The following describes two proteins that form a bound complex.

Sequence of the second protein:
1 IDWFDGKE

Interface contacts:
Residue N76 in the first protein is in contact with residue D5 in the second protein (closest heavy-atom distance 2.8 Å).
Residue F100 in the first protein contacts residue D2 in the second protein (closest heavy-atom distance 3.5 Å).
Residue E152 in the first protein interacts with residue G6 in the second protein (closest heavy-atom distance 3.8 Å).
Residue R155 in the first protein interacts with residue F4 in the second protein (closest heavy-atom distance 2.8 Å).
Residue W156 in the first protein is in contact with residue W3 in the second protein (closest heavy-atom distance 4.2 Å).
Residue Y159 in the first protein contacts residue D2 in the second protein (closest heavy-atom distance 4.7 Å).
Residue Y61 in the first protein contacts residue I1 in the second protein (closest heavy-atom distance 3.8 Å).
Residue K146 in the first protein is in contact with residue K7 in the second protein (closest heavy-atom distance 2.9 Å).
Residue R155 in the first protein interacts with residue W3 in the second protein (closest heavy-atom distance 3.7 Å).
Residue I68 in the first protein interacts with residue D2 in the second protein (closest heavy-atom distance 4.1 Å).
Residue I75 in the first protein contacts residue D5 in the second protein (closest heavy-atom distance 3.4 Å).
Residue Q65 in the first protein interacts with residue D2 in the second protein (closest heavy-atom distance 2.7 Å).
Residue N72 in the first protein is in contact with residue F4 in the second protein (closest heavy-atom distance 3.4 Å).
Residue R155 in the first protein contacts residue D5 in the second protein (closest heavy-atom distance 4.5 Å).
Residue T163 in the first protein contacts residue W3 in the second protein (closest heavy-atom distance 4.4 Å).
Residue W147 in the first protein is in contact with residue E8 in the second protein (closest heavy-atom distance 3.5 Å).
Residue I75 in the first protein interacts with residue F4 in the second protein (closest heavy-atom distance 4.2 Å).
Residue W156 in the first protein contacts residue F4 in the second protein (closest heavy-atom distance 3.1 Å).
Residue I82 in the first protein contacts residue E8 in the second protein (closest heavy-atom distance 3.1 Å).
Residue I68 in the first protein interacts with residue F4 in the second protein (closest heavy-atom distance 3.8 Å).
Residue W167 in the first protein contacts residue I1 in the second protein (closest heavy-atom distance 3.6 Å).
Residue F123 in the first protein interacts with residue E8 in the second protein (closest heavy-atom distance 4.5 Å).
Residue W156 in the first protein interacts with residue D5 in the second protein (closest heavy-atom distance 4.4 Å).
Residue R12 in the first protein is in contact with residue D2 in the second protein (closest heavy-atom distance 2.7 Å).
Residue F100 in the first protein interacts with residue W3 in the second protein (closest heavy-atom distance 4.4 Å).
Residue N79 in the first protein is in contact with residue E8 in the second protein (closest heavy-atom distance 3.0 Å).
Residue T163 in the first protein is in contact with residue I1 in the second protein (closest heavy-atom distance 3.6 Å).
Residue E150 in the first protein contacts residue K7 in the second protein (closest heavy-atom distance 4.7 Å).
Residue R12 in the first protein is in contact with residue F4 in the second protein (closest heavy-atom distance 4.5 Å).
Residue R83 in the first protein is in contact with residue E8 in the second protein (closest heavy-atom distance 2.8 Å).
Residue R114 in the first protein interacts with residue D5 in the second protein (closest heavy-atom distance 3.1 Å).
Residue E78 in the first protein interacts with residue K7 in the second protein (closest heavy-atom distance 3.3 Å).
Residue R86 in the first protein contacts residue E8 in the second protein (closest heavy-atom distance 3.8 Å).
Residue W98 in the first protein interacts with residue E8 in the second protein (closest heavy-atom distance 3.9 Å).
Residue R12 in the first protein interacts with residue W3 in the second protein (closest heavy-atom distance 2.8 Å).
Residue I75 in the first protein interacts with residue G6 in the second protein (closest heavy-atom distance 3.7 Å).
Residue R12 in the first protein interacts with residue D5 in the second protein (closest heavy-atom distance 2.8 Å).
Residue Y10 in the first protein interacts with residue I1 in the second protein (closest heavy-atom distance 2.9 Å).
Residue Y159 in the first protein contacts residue I1 in the second protein (closest heavy-atom distance 2.7 Å).
Residue W147 in the first protein is in contact with residue K7 in the second protein (closest heavy-atom distance 2.8 Å).
Residue T143 in the first protein is in contact with residue E8 in the second protein (closest heavy-atom distance 4.2 Å).
Residue N79 in the first protein interacts with residue K7 in the second protein (closest heavy-atom distance 4.0 Å).
Residue Y159 in the first protein contacts residue W3 in the second protein (closest heavy-atom distance 3.5 Å).
Residue W147 in the first protein is in contact with residue G6 in the second protein (closest heavy-atom distance 4.3 Å).
Residue N72 in the first protein is in contact with residue D2 in the second protein (closest heavy-atom distance 3.8 Å).
Residue Y10 in the first protein interacts with residue D2 in the second protein (closest heavy-atom distance 3.5 Å).
Residue N72 in the first protein contacts residue D5 in the second protein (closest heavy-atom distance 2.8 Å).
Residue K146 in the first protein is in contact with residue E8 in the second protein (closest heavy-atom distance 4.0 Å).
Residue I75 in the first protein is in contact with residue K7 in the second protein (closest heavy-atom distance 4.6 Å).
Residue I68 in the first protein interacts with residue W3 in the second protein (closest heavy-atom distance 3.9 Å).
Residue L71 in the first protein interacts with residue F4 in the second protein (closest heavy-atom distance 3.5 Å).
Residue L8 in the first protein interacts with residue I1 in the second protein (closest heavy-atom distance 4.3 Å).
Residue T27 in the first protein interacts with residue D2 in the second protein (closest heavy-atom distance 3.3 Å).
Residue W98 in the first protein is in contact with residue D5 in the second protein (closest heavy-atom distance 3.7 Å).
Residue Y46 in the first protein is in contact with residue D2 in the second protein (closest heavy-atom distance 2.7 Å).
Residue N79 in the first protein contacts residue G6 in the second protein (closest heavy-atom distance 3.1 Å).
Residue Q65 in the first protein contacts residue I1 in the second protein (closest heavy-atom distance 3.5 Å).
Residue N72 in the first protein contacts residue W3 in the second protein (closest heavy-atom distance 2.8 Å).
Residue R155 in the first protein is in contact with residue G6 in the second protein (closest heavy-atom distance 4.5 Å).
Residue Y171 in the first protein interacts with residue I1 in the second protein (closest heavy-atom distance 2.8 Å).

Sequence of the first protein:
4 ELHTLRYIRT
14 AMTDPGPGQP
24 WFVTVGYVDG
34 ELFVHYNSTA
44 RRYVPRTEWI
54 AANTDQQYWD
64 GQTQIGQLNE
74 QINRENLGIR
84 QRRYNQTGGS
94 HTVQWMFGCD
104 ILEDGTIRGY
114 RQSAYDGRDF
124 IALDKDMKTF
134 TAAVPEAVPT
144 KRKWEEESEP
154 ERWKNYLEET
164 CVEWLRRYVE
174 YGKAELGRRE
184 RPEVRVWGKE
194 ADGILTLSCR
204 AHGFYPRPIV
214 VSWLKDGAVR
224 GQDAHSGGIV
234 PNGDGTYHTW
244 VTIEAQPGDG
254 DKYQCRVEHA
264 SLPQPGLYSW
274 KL